Sequence of protein 1:
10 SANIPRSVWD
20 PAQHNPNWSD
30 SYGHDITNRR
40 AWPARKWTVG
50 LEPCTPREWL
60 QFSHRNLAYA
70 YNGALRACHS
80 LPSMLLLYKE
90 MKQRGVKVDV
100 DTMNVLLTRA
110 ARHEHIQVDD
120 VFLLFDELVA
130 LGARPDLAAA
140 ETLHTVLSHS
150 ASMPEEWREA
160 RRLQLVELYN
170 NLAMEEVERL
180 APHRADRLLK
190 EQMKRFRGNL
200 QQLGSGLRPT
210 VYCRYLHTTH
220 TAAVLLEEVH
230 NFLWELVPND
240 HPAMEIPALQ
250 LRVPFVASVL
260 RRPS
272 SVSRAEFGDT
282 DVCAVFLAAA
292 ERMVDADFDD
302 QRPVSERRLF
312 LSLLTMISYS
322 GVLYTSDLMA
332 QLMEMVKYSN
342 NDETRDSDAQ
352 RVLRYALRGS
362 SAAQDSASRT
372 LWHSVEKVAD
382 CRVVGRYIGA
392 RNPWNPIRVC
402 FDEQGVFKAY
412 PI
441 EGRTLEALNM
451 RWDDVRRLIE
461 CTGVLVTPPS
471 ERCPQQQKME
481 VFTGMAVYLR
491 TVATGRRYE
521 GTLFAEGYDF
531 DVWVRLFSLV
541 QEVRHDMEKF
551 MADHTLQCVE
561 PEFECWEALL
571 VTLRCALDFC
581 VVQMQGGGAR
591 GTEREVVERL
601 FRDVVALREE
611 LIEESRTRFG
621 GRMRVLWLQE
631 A

Interface contacts:
Residue R75 in protein 1 interacts with residue P136 in protein 2 (closest heavy-atom distance 4.9 Å).
Residue A137 in protein 1 is in contact with residue F142 in protein 2 (closest heavy-atom distance 4.1 Å).
Residue R108 in protein 1 contacts residue Y137 in protein 2 (closest heavy-atom distance 4.5 Å).
Residue R108 in protein 1 is in contact with residue P136 in protein 2 (closest heavy-atom distance 3.7 Å).
Residue V99 in protein 1 contacts residue R144 in protein 2 (closest heavy-atom distance 4.4 Å).
Residue R75 in protein 1 is in contact with residue D139 in protein 2 (closest heavy-atom distance 2.4 Å).
Residue R75 in protein 1 contacts residue F142 in protein 2 (closest heavy-atom distance 4.9 Å).
Residue D100 in protein 1 contacts residue F143 in protein 2 (closest heavy-atom distance 3.2 Å).
Residue G72 in protein 1 is in contact with residue F143 in protein 2 (closest heavy-atom distance 3.6 Å).
Residue R75 in protein 1 interacts with residue A140 in protein 2 (closest heavy-atom distance 4.3 Å).
Residue N103 in protein 1 is in contact with residue F142 in protein 2 (closest heavy-atom distance 4.2 Å).
Residue Y68 in protein 1 contacts residue F143 in protein 2 (closest heavy-atom distance 3.7 Å).
Residue D100 in protein 1 contacts residue R144 in protein 2 (closest heavy-atom distance 2.7 Å).
Residue D100 in protein 1 contacts residue G145 in protein 2 (closest heavy-atom distance 3.0 Å).
Residue Y68 in protein 1 contacts residue G145 in protein 2 (closest heavy-atom distance 4.2 Å).
Residue R75 in protein 1 is in contact with residue G138 in protein 2 (closest heavy-atom distance 3.7 Å).
Residue D100 in protein 1 interacts with residue F142 in protein 2 (closest heavy-atom distance 3.5 Å).
Residue R111 in protein 1 is in contact with residue Y137 in protein 2 (closest heavy-atom distance 3.3 Å).
Residue N71 in protein 1 is in contact with residue F143 in protein 2 (closest heavy-atom distance 3.6 Å).
Residue R75 in protein 1 contacts residue F143 in protein 2 (closest heavy-atom distance 3.5 Å).
Residue D135 in protein 1 contacts residue R144 in protein 2 (closest heavy-atom distance 3.9 Å).

The following describes two proteins that form a bound complex.

Sequence of protein 2:
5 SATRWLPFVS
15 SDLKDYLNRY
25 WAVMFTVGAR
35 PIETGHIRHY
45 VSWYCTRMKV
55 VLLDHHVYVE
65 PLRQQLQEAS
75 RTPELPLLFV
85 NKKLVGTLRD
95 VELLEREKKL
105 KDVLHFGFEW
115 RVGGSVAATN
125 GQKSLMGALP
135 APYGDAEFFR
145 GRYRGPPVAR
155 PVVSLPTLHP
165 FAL